Sequence of chain A:
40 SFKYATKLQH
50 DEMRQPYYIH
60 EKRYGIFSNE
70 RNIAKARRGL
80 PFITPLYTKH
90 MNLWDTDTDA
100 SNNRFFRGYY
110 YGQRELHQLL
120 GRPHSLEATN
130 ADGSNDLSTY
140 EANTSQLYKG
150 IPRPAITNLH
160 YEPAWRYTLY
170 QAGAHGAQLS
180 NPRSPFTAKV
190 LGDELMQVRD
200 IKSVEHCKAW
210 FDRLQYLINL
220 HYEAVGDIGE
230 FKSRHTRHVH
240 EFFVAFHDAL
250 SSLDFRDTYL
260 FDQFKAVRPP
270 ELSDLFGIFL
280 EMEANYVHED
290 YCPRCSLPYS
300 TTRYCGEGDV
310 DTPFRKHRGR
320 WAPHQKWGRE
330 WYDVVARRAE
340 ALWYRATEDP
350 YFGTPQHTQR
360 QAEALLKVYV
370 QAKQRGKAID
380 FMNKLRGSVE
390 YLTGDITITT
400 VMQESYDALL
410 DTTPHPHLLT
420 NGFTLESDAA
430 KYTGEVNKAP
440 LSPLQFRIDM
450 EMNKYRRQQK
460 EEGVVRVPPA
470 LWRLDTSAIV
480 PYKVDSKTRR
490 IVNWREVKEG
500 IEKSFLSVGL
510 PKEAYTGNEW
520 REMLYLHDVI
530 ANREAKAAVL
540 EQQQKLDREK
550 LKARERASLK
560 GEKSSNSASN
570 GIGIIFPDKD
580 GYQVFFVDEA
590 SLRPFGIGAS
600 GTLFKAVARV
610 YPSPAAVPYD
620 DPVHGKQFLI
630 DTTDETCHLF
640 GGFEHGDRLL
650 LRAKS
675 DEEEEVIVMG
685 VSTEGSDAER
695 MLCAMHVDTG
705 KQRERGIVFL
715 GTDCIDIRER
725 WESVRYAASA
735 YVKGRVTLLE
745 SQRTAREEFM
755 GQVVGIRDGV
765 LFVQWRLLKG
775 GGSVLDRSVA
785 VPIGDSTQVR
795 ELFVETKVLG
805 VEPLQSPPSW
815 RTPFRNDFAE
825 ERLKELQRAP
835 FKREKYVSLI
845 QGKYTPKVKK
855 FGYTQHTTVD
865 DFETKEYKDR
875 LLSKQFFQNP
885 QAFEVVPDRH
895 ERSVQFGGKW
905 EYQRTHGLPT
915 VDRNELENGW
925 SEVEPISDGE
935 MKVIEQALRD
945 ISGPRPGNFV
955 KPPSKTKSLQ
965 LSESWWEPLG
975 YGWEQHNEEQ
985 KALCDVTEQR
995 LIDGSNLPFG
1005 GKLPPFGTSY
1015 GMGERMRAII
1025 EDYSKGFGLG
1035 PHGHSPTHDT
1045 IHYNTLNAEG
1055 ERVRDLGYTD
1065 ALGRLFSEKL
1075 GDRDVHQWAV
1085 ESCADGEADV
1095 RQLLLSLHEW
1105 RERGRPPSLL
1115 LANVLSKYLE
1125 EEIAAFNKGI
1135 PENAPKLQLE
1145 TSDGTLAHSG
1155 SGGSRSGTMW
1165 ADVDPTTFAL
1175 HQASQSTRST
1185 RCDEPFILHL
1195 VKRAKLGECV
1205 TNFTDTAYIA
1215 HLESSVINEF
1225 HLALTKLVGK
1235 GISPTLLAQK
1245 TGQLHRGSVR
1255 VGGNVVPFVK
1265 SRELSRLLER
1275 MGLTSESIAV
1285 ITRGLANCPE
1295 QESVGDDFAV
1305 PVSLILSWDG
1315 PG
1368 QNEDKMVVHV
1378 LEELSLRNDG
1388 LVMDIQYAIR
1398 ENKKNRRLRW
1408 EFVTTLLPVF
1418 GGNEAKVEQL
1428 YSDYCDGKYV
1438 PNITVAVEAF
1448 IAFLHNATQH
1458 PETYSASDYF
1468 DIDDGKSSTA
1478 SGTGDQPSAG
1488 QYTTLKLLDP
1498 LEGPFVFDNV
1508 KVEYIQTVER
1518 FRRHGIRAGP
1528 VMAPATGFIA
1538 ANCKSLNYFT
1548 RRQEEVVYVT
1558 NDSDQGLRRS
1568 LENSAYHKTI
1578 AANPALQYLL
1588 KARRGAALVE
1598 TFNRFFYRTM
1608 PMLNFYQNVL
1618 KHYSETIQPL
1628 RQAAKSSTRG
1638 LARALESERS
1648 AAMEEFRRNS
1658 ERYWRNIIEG

Residue-level contacts at the interface:
Residue K853 in chain A is in contact with residue G1016 in chain B (closest heavy-atom distance 3.0 Å).
Residue K851 in chain A interacts with residue S1021 in chain B (closest heavy-atom distance 3.4 Å).
Residue F855 in chain A interacts with residue P1004 in chain B (closest heavy-atom distance 3.4 Å).
Residue S441 in chain A contacts residue E1084 in chain B (closest heavy-atom distance 3.1 Å).
Residue Q444 in chain A interacts with residue R1091 in chain B (closest heavy-atom distance 3.3 Å).
Residue K851 in chain A interacts with residue F1017 in chain B (closest heavy-atom distance 3.5 Å).
Residue F855 in chain A is in contact with residue R1014 in chain B (closest heavy-atom distance 3.6 Å).
Residue L443 in chain A contacts residue V1083 in chain B (closest heavy-atom distance 3.6 Å).
Residue Y848 in chain A contacts residue Q1028 in chain B (closest heavy-atom distance 3.4 Å).
Residue A438 in chain A is in contact with residue W1086 in chain B (closest heavy-atom distance 3.1 Å).
Residue Q845 in chain A is in contact with residue A1065 in chain B (closest heavy-atom distance 3.3 Å).
Residue I447 in chain A is in contact with residue G1080 in chain B (closest heavy-atom distance 3.6 Å).
Residue V927 in chain A contacts residue T993 in chain B (closest heavy-atom distance 3.3 Å).
Residue K854 in chain A contacts residue W1005 in chain B (closest heavy-atom distance 3.2 Å).
Residue Y848 in chain A interacts with residue F1025 in chain B (closest heavy-atom distance 3.0 Å).
Residue T862 in chain A contacts residue W1005 in chain B (closest heavy-atom distance 3.6 Å).
Residue V863 in chain A interacts with residue D1007 in chain B (closest heavy-atom distance 3.1 Å).
Residue E434 in chain A contacts residue W1086 in chain B (closest heavy-atom distance 3.2 Å).
Residue L443 in chain A contacts residue A1079 in chain B (closest heavy-atom distance 3.6 Å).
Residue V927 in chain A contacts residue E999 in chain B (closest heavy-atom distance 3.5 Å).
Residue Q444 in chain A interacts with residue A1087 in chain B (closest heavy-atom distance 3.4 Å).
Residue S925 in chain A contacts residue N994 in chain B (closest heavy-atom distance 3.2 Å).
Residue T432 in chain A is in contact with residue W1086 in chain B (closest heavy-atom distance 3.5 Å).
Residue V863 in chain A contacts residue P1004 in chain B (closest heavy-atom distance 3.2 Å).
Residue Y431 in chain A interacts with residue Y1101 in chain B (closest heavy-atom distance 3.4 Å).
Residue K430 in chain A contacts residue E1104 in chain B (closest heavy-atom distance 3.2 Å).
Residue V863 in chain A is in contact with residue H1003 in chain B (closest heavy-atom distance 3.5 Å).
Residue Y848 in chain A contacts residue Y1029 in chain B (closest heavy-atom distance 3.5 Å).
Residue K437 in chain A interacts with residue W1086 in chain B (closest heavy-atom distance 3.6 Å).
Residue W471 in chain A is in contact with residue T1075 in chain B (closest heavy-atom distance 3.2 Å).
Residue Y840 in chain A is in contact with residue E1023 in chain B (closest heavy-atom distance 3.4 Å).
Residue L443 in chain A is in contact with residue S1082 in chain B (closest heavy-atom distance 3.3 Å).
Residue P467 in chain A contacts residue R1071 in chain B (closest heavy-atom distance 3.0 Å).
Residue F855 in chain A is in contact with residue H1003 in chain B (closest heavy-atom distance 3.3 Å).
Residue K854 in chain A interacts with residue D1015 in chain B (closest heavy-atom distance 2.9 Å).
Residue V863 in chain A is in contact with residue R1002 in chain B (closest heavy-atom distance 3.3 Å).
Residue V927 in chain A interacts with residue N994 in chain B (closest heavy-atom distance 3.5 Å).
Residue K853 in chain A interacts with residue W1005 in chain B (closest heavy-atom distance 3.4 Å).
Residue V841 in chain A contacts residue D1064 in chain B (closest heavy-atom distance 3.7 Å).
Residue D448 in chain A interacts with residue R1091 in chain B (closest heavy-atom distance 2.6 Å).
Residue D865 in chain A is in contact with residue M1000 in chain B (closest heavy-atom distance 3.1 Å).
Residue V466 in chain A is in contact with residue L1067 in chain B (closest heavy-atom distance 3.6 Å).
Residue M451 in chain A interacts with residue L1076 in chain B (closest heavy-atom distance 3.6 Å).
Residue V927 in chain A interacts with residue S996 in chain B (closest heavy-atom distance 3.6 Å).
Residue Y840 in chain A is in contact with residue Y1024 in chain B (closest heavy-atom distance 3.2 Å).
Residue K847 in chain A contacts residue Y1024 in chain B (closest heavy-atom distance 3.4 Å).
Residue G846 in chain A contacts residue E1061 in chain B (closest heavy-atom distance 3.3 Å).
Residue T862 in chain A contacts residue P1004 in chain B (closest heavy-atom distance 3.0 Å).
Residue W924 in chain A contacts residue M1000 in chain B (closest heavy-atom distance 3.4 Å).
Residue D865 in chain A interacts with residue R1002 in chain B (closest heavy-atom distance 2.8 Å).
Residue Y431 in chain A interacts with residue E1104 in chain B (closest heavy-atom distance 3.3 Å).
Residue A469 in chain A is in contact with residue R1071 in chain B (closest heavy-atom distance 3.0 Å).
Residue E461 in chain A interacts with residue S1021 in chain B (closest heavy-atom distance 2.7 Å).
Residue S842 in chain A interacts with residue Y1024 in chain B (closest heavy-atom distance 3.6 Å).
Residue P468 in chain A contacts residue R1071 in chain B (closest heavy-atom distance 3.3 Å).
Residue F855 in chain A is in contact with residue D1015 in chain B (closest heavy-atom distance 3.1 Å).
Residue E926 in chain A contacts residue T993 in chain B (closest heavy-atom distance 2.6 Å).
Residue N922 in chain A interacts with residue N994 in chain B (closest heavy-atom distance 3.2 Å).
Residue K851 in chain A is in contact with residue T1018 in chain B (closest heavy-atom distance 3.0 Å).
Residue V463 in chain A contacts residue G1020 in chain B (closest heavy-atom distance 3.3 Å).

Sequence of chain B:
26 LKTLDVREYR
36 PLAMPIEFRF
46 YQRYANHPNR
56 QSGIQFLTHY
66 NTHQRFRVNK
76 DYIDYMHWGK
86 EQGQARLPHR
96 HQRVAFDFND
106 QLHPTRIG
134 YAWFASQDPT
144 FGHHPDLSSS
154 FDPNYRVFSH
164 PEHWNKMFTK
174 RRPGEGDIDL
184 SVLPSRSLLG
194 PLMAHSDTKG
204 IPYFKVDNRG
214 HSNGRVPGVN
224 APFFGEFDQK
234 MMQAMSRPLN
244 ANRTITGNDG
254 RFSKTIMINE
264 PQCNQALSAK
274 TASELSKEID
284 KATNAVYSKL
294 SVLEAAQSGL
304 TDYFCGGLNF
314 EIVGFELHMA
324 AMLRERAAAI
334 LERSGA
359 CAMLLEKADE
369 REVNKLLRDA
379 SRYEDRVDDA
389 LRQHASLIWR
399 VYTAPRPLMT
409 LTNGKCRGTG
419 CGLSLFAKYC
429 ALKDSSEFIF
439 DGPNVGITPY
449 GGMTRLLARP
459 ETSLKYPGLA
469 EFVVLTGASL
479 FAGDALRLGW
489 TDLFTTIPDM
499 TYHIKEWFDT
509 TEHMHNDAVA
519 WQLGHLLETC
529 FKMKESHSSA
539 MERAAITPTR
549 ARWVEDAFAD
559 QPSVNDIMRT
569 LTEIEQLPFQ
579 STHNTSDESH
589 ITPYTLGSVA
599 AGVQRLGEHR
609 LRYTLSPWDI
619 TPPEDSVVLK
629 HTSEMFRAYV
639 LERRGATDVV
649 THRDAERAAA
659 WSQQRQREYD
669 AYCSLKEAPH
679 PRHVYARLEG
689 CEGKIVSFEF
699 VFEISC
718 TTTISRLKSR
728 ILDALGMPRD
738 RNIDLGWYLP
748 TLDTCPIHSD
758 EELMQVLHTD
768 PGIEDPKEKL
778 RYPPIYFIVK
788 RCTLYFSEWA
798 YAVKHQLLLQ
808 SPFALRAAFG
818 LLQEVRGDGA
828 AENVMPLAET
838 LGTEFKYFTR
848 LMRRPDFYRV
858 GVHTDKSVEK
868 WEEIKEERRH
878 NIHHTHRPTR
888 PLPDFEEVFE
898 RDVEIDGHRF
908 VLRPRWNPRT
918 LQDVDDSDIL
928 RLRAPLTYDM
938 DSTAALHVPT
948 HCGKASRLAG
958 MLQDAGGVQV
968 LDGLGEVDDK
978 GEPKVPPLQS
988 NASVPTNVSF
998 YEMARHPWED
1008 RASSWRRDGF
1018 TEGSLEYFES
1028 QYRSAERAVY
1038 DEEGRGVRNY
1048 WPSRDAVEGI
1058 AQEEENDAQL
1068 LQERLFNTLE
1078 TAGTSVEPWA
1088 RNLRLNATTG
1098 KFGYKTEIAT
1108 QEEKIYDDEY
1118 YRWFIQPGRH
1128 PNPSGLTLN

These two protein chains interact to form a complex.